This data describes a binding interaction between two proteins.

Sequence of the second protein:
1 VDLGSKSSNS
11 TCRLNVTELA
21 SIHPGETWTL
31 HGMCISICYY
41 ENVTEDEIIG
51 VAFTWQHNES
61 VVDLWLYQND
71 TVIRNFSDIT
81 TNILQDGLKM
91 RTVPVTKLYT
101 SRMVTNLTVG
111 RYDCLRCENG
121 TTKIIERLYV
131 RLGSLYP

Interface contacts:
Residue Q167 in the first protein interacts with residue W28 in the second protein (closest heavy-atom distance 3.6 Å).
Residue I99 in the first protein interacts with residue M33 in the second protein (closest heavy-atom distance 4.7 Å).
Residue K153 in the first protein interacts with residue D70 in the second protein (closest heavy-atom distance 3.3 Å).
Residue Q167 in the first protein contacts residue I37 in the second protein (closest heavy-atom distance 3.8 Å).
Residue Q170 in the first protein is in contact with residue W28 in the second protein (closest heavy-atom distance 4.5 Å).
Residue Q170 in the first protein contacts residue L135 in the second protein (closest heavy-atom distance 4.5 Å).
Residue S103 in the first protein is in contact with residue L135 in the second protein (closest heavy-atom distance 3.1 Å).
Residue H100 in the first protein contacts residue Y136 in the second protein (closest heavy-atom distance 3.3 Å).
Residue A160 in the first protein contacts residue L84 in the second protein (closest heavy-atom distance 3.7 Å).
Residue A163 in the first protein is in contact with residue I37 in the second protein (closest heavy-atom distance 3.9 Å).
Residue K153 in the first protein interacts with residue L88 in the second protein (closest heavy-atom distance 4.5 Å).
Residue H157 in the first protein contacts residue L88 in the second protein (closest heavy-atom distance 4.7 Å).
Residue T156 in the first protein contacts residue L84 in the second protein (closest heavy-atom distance 3.8 Å).
Residue E2 in the first protein contacts residue Y136 in the second protein (closest heavy-atom distance 2.7 Å).
Residue E69 in the first protein interacts with residue M90 in the second protein (closest heavy-atom distance 3.5 Å).
Residue A160 in the first protein contacts residue L88 in the second protein (closest heavy-atom distance 3.4 Å).
Residue Q167 in the first protein interacts with residue S36 in the second protein (closest heavy-atom distance 4.3 Å).
Residue H4 in the first protein contacts residue P137 in the second protein (closest heavy-atom distance 3.5 Å).
Residue A163 in the first protein contacts residue I35 in the second protein (closest heavy-atom distance 3.9 Å).
Residue D73 in the first protein interacts with residue R91 in the second protein (closest heavy-atom distance 3.8 Å).
Residue E69 in the first protein is in contact with residue V93 in the second protein (closest heavy-atom distance 4.5 Å).
Residue E65 in the first protein contacts residue Y39 in the second protein (closest heavy-atom distance 2.7 Å).
Residue T156 in the first protein contacts residue D86 in the second protein (closest heavy-atom distance 2.5 Å).
Residue A163 in the first protein contacts residue L84 in the second protein (closest heavy-atom distance 4.6 Å).
Residue E65 in the first protein interacts with residue V93 in the second protein (closest heavy-atom distance 4.1 Å).
Residue D164 in the first protein is in contact with residue Y99 in the second protein (closest heavy-atom distance 2.8 Å).
Residue Q167 in the first protein interacts with residue I35 in the second protein (closest heavy-atom distance 3.1 Å).
Residue D164 in the first protein is in contact with residue I37 in the second protein (closest heavy-atom distance 3.5 Å).
Residue H4 in the first protein is in contact with residue Y136 in the second protein (closest heavy-atom distance 3.3 Å).
Residue L173 in the first protein contacts residue P137 in the second protein (closest heavy-atom distance 4.1 Å).
Residue I99 in the first protein interacts with residue L135 in the second protein (closest heavy-atom distance 3.8 Å).
Residue L166 in the first protein interacts with residue I35 in the second protein (closest heavy-atom distance 3.7 Å).
Residue L166 in the first protein interacts with residue M33 in the second protein (closest heavy-atom distance 3.8 Å).
Residue A160 in the first protein contacts residue Y99 in the second protein (closest heavy-atom distance 3.5 Å).
Residue R76 in the first protein interacts with residue R91 in the second protein (closest heavy-atom distance 3.5 Å).
Residue E101 in the first protein interacts with residue Y136 in the second protein (closest heavy-atom distance 3.5 Å).
Residue T156 in the first protein contacts residue G87 in the second protein (closest heavy-atom distance 3.7 Å).
Residue E69 in the first protein contacts residue T92 in the second protein (closest heavy-atom distance 2.5 Å).
Residue K153 in the first protein interacts with residue G87 in the second protein (closest heavy-atom distance 3.0 Å).
Residue Q72 in the first protein contacts residue T92 in the second protein (closest heavy-atom distance 3.9 Å).
Residue R159 in the first protein interacts with residue I83 in the second protein (closest heavy-atom distance 2.8 Å).
Residue I99 in the first protein contacts residue Y136 in the second protein (closest heavy-atom distance 3.7 Å).
Residue S103 in the first protein interacts with residue S134 in the second protein (closest heavy-atom distance 3.6 Å).
Residue K153 in the first protein contacts residue D86 in the second protein (closest heavy-atom distance 2.9 Å).
Residue P3 in the first protein is in contact with residue Y136 in the second protein (closest heavy-atom distance 4.3 Å).
Residue T156 in the first protein contacts residue L88 in the second protein (closest heavy-atom distance 4.5 Å).
Residue E65 in the first protein interacts with residue M90 in the second protein (closest heavy-atom distance 4.0 Å).
Residue T105 in the first protein contacts residue L135 in the second protein (closest heavy-atom distance 3.8 Å).
Residue R159 in the first protein interacts with residue L84 in the second protein (closest heavy-atom distance 3.8 Å).
Residue T68 in the first protein contacts residue T92 in the second protein (closest heavy-atom distance 3.9 Å).
Residue D66 in the first protein contacts residue K97 in the second protein (closest heavy-atom distance 3.8 Å).
Residue A163 in the first protein interacts with residue Y99 in the second protein (closest heavy-atom distance 3.8 Å).
Residue Q167 in the first protein interacts with residue M33 in the second protein (closest heavy-atom distance 4.4 Å).
Residue Q170 in the first protein is in contact with residue L30 in the second protein (closest heavy-atom distance 3.2 Å).
Residue R171 in the first protein is in contact with residue W28 in the second protein (closest heavy-atom distance 4.5 Å).
Residue S103 in the first protein interacts with residue Y136 in the second protein (closest heavy-atom distance 3.3 Å).
Residue Q170 in the first protein interacts with residue M33 in the second protein (closest heavy-atom distance 3.8 Å).
Residue K153 in the first protein contacts residue Y67 in the second protein (closest heavy-atom distance 3.1 Å).
Residue M1 in the first protein is in contact with residue Y136 in the second protein (closest heavy-atom distance 3.3 Å).
Residue E69 in the first protein interacts with residue R91 in the second protein (closest heavy-atom distance 2.8 Å).

Sequence of the first protein:
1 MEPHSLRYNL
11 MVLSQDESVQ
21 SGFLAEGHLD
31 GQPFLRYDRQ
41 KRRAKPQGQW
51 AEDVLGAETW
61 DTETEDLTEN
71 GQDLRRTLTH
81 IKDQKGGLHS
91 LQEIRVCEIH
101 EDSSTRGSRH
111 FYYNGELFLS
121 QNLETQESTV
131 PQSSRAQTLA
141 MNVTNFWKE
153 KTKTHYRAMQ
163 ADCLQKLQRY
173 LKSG